Contacts between the two chains:
Residue S214 in protein 2 contacts residue L401 in protein 1 (closest heavy-atom distance 2.9 Å).
Residue A218 in protein 2 is in contact with residue A420 in protein 1 (closest heavy-atom distance 3.8 Å).
Residue I153 in protein 2 interacts with residue Q388 in protein 1 (closest heavy-atom distance 3.5 Å).
Residue T145 in protein 2 contacts residue F379 in protein 1 (closest heavy-atom distance 3.5 Å).
Residue A125 in protein 2 interacts with residue S349 in protein 1 (closest heavy-atom distance 4.0 Å).
Residue S216 in protein 2 interacts with residue Q398 in protein 1 (closest heavy-atom distance 3.8 Å).
Residue K253 in protein 2 interacts with residue V421 in protein 1 (closest heavy-atom distance 3.7 Å).
Residue P149 in protein 2 interacts with residue R385 in protein 1 (closest heavy-atom distance 2.9 Å).
Residue A254 in protein 2 contacts residue A420 in protein 1 (closest heavy-atom distance 3.1 Å).
Residue I229 in protein 2 contacts residue L417 in protein 1 (closest heavy-atom distance 4.0 Å).
Residue D127 in protein 2 interacts with residue P348 in protein 1 (closest heavy-atom distance 3.7 Å).
Residue D222 in protein 2 interacts with residue S416 in protein 1 (closest heavy-atom distance 3.1 Å).
Residue D127 in protein 2 interacts with residue A347 in protein 1 (closest heavy-atom distance 3.2 Å).
Residue K144 in protein 2 contacts residue F379 in protein 1 (closest heavy-atom distance 3.3 Å).
Residue E818 in protein 2 contacts residue L111 in protein 1 (closest heavy-atom distance 2.9 Å).
Residue L223 in protein 2 contacts residue A420 in protein 1 (closest heavy-atom distance 3.9 Å).
Residue A147 in protein 2 contacts residue N433 in protein 1 (closest heavy-atom distance 4.1 Å).
Residue N132 in protein 2 is in contact with residue S351 in protein 1 (closest heavy-atom distance 4.0 Å).
Residue A819 in protein 2 contacts residue N114 in protein 1 (closest heavy-atom distance 3.4 Å).
Residue D150 in protein 2 is in contact with residue S430 in protein 1 (closest heavy-atom distance 3.6 Å).
Residue R130 in protein 2 contacts residue A347 in protein 1 (closest heavy-atom distance 3.2 Å).
Residue P154 in protein 2 contacts residue V408 in protein 1 (closest heavy-atom distance 4.0 Å).
Residue D150 in protein 2 is in contact with residue R385 in protein 1 (closest heavy-atom distance 3.9 Å).
Residue Y146 in protein 2 contacts residue F379 in protein 1 (closest heavy-atom distance 3.4 Å).
Residue L250 in protein 2 interacts with residue V421 in protein 1 (closest heavy-atom distance 3.1 Å).
Residue D222 in protein 2 contacts residue A420 in protein 1 (closest heavy-atom distance 4.1 Å).
Residue M226 in protein 2 contacts residue L417 in protein 1 (closest heavy-atom distance 3.5 Å).
Residue M226 in protein 2 contacts residue A420 in protein 1 (closest heavy-atom distance 3.9 Å).
Residue A817 in protein 2 is in contact with residue I60 in protein 1 (closest heavy-atom distance 3.7 Å).
Residue A218 in protein 2 is in contact with residue Q419 in protein 1 (closest heavy-atom distance 4.1 Å).
Residue D150 in protein 2 interacts with residue R429 in protein 1 (closest heavy-atom distance 3.7 Å).
Residue R830 in protein 2 is in contact with residue N462 in protein 1 (closest heavy-atom distance 2.5 Å).
Residue R130 in protein 2 interacts with residue P348 in protein 1 (closest heavy-atom distance 3.4 Å).
Residue P154 in protein 2 interacts with residue V400 in protein 1 (closest heavy-atom distance 3.0 Å).
Residue Q820 in protein 2 contacts residue N114 in protein 1 (closest heavy-atom distance 3.7 Å).
Residue D150 in protein 2 contacts residue S382 in protein 1 (closest heavy-atom distance 2.6 Å).
Residue D222 in protein 2 is in contact with residue K395 in protein 1 (closest heavy-atom distance 3.0 Å).
Residue V212 in protein 2 is in contact with residue V400 in protein 1 (closest heavy-atom distance 3.9 Å).
Residue A148 in protein 2 is in contact with residue R385 in protein 1 (closest heavy-atom distance 3.8 Å).
Residue L215 in protein 2 contacts residue T399 in protein 1 (closest heavy-atom distance 3.5 Å).
Residue R830 in protein 2 interacts with residue H461 in protein 1 (closest heavy-atom distance 3.6 Å).
Residue L215 in protein 2 is in contact with residue V400 in protein 1 (closest heavy-atom distance 3.5 Å).
Residue S151 in protein 2 interacts with residue Q434 in protein 1 (closest heavy-atom distance 3.4 Å).
Residue L852 in protein 2 contacts residue R122 in protein 1 (closest heavy-atom distance 3.0 Å).
Residue R130 in protein 2 is in contact with residue L344 in protein 1 (closest heavy-atom distance 3.8 Å).
Residue A125 in protein 2 contacts residue P348 in protein 1 (closest heavy-atom distance 4.1 Å).
Residue E221 in protein 2 is in contact with residue G394 in protein 1 (closest heavy-atom distance 3.7 Å).
Residue H783 in protein 2 is in contact with residue L57 in protein 1 (closest heavy-atom distance 3.6 Å).
Residue D127 in protein 2 is in contact with residue I350 in protein 1 (closest heavy-atom distance 4.1 Å).
Residue E221 in protein 2 is in contact with residue K395 in protein 1 (closest heavy-atom distance 3.0 Å).
Residue T219 in protein 2 interacts with residue Q396 in protein 1 (closest heavy-atom distance 3.2 Å).
Residue K144 in protein 2 is in contact with residue Y375 in protein 1 (closest heavy-atom distance 4.0 Å).
Residue S214 in protein 2 contacts residue T399 in protein 1 (closest heavy-atom distance 3.6 Å).
Residue S216 in protein 2 is in contact with residue T399 in protein 1 (closest heavy-atom distance 3.1 Å).
Residue Y821 in protein 2 contacts residue S118 in protein 1 (closest heavy-atom distance 3.8 Å).
Residue A147 in protein 2 contacts residue K378 in protein 1 (closest heavy-atom distance 3.1 Å).
Residue I153 in protein 2 contacts residue R385 in protein 1 (closest heavy-atom distance 2.9 Å).
Residue A125 in protein 2 contacts residue I350 in protein 1 (closest heavy-atom distance 3.4 Å).
Residue S216 in protein 2 contacts residue E397 in protein 1 (closest heavy-atom distance 3.9 Å).
Residue S214 in protein 2 interacts with residue V400 in protein 1 (closest heavy-atom distance 3.5 Å).

Sequence of protein 2:
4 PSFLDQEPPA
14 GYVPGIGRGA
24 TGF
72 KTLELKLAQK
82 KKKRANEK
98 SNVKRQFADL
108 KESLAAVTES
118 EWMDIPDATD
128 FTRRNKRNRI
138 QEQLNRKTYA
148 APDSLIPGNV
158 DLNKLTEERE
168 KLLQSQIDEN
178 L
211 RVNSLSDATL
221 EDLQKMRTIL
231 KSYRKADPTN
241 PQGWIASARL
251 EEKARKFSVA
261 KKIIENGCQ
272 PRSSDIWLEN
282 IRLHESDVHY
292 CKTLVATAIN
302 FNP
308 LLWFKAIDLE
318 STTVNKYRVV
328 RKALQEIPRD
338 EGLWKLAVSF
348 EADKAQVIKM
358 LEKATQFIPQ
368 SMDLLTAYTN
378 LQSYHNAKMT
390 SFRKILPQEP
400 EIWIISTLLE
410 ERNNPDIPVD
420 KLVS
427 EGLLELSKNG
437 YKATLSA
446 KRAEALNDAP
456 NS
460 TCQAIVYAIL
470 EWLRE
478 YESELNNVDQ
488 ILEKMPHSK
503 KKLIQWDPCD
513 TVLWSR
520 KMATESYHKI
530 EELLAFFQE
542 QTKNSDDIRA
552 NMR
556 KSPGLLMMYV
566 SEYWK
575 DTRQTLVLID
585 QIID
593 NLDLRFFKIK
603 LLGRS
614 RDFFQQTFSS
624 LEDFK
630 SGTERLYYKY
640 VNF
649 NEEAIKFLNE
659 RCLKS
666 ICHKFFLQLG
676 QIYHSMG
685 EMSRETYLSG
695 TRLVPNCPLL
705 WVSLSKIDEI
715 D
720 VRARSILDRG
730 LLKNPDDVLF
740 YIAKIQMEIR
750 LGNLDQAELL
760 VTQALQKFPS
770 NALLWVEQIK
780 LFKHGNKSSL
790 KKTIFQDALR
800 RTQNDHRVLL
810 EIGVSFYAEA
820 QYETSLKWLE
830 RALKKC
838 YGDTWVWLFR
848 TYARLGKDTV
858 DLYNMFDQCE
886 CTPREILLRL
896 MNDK

The following describes two proteins that form a bound complex.

Sequence of protein 1:
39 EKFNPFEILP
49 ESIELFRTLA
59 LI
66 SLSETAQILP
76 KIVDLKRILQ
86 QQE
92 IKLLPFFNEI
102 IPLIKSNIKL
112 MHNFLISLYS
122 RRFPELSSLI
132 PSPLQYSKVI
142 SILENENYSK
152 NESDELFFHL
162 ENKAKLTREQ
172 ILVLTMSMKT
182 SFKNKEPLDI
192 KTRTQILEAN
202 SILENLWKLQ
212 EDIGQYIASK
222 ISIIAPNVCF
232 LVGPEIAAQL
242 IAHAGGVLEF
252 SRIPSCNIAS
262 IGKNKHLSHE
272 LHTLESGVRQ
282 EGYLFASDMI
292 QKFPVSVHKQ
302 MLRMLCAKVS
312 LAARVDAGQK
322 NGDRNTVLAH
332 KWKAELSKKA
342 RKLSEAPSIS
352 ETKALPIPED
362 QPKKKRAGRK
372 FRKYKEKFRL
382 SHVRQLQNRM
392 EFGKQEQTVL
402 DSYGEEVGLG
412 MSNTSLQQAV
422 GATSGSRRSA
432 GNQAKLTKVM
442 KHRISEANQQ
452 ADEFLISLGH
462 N